Sequence of the first protein:
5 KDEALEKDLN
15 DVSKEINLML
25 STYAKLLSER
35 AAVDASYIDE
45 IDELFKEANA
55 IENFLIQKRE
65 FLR

This data describes a binding interaction between two proteins.

Sequence of the second protein:
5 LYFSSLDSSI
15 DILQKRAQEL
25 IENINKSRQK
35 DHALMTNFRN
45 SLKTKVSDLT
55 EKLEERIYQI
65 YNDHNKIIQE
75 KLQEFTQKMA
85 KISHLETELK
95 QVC

Residue-level contacts at the interface:
Residue L93 in the second protein is in contact with residue R63 in the first protein (closest heavy-atom distance 3.7 Å).
Residue I86 in the second protein interacts with residue E56 in the first protein (closest heavy-atom distance 3.6 Å).
Residue L93 in the second protein contacts residue L59 in the first protein (closest heavy-atom distance 3.5 Å).
Residue L89 in the second protein contacts residue R63 in the first protein (closest heavy-atom distance 3.4 Å).
Residue M83 in the second protein interacts with residue A52 in the first protein (closest heavy-atom distance 4.0 Å).
Residue H68 in the second protein interacts with residue A35 in the first protein (closest heavy-atom distance 4.7 Å).
Residue I86 in the second protein is in contact with residue N53 in the first protein (closest heavy-atom distance 5.0 Å).
Residue I72 in the second protein interacts with residue I45 in the first protein (closest heavy-atom distance 4.1 Å).
Residue I71 in the second protein contacts residue I42 in the first protein (closest heavy-atom distance 4.1 Å).
Residue K75 in the second protein is in contact with residue D46 in the first protein (closest heavy-atom distance 3.1 Å).
Residue V96 in the second protein is in contact with residue L66 in the first protein (closest heavy-atom distance 3.6 Å).
Residue L89 in the second protein contacts residue L59 in the first protein (closest heavy-atom distance 4.0 Å).
Residue K75 in the second protein interacts with residue F49 in the first protein (closest heavy-atom distance 4.9 Å).
Residue E78 in the second protein contacts residue F49 in the first protein (closest heavy-atom distance 3.5 Å).
Residue F79 in the second protein is in contact with residue F49 in the first protein (closest heavy-atom distance 3.8 Å).
Residue Y65 in the second protein interacts with residue R34 in the first protein (closest heavy-atom distance 3.7 Å).
Residue E92 in the second protein interacts with residue R63 in the first protein (closest heavy-atom distance 3.7 Å).
Residue I86 in the second protein interacts with residue I55 in the first protein (closest heavy-atom distance 3.7 Å).
Residue E90 in the second protein is in contact with residue L59 in the first protein (closest heavy-atom distance 3.8 Å).
Residue I72 in the second protein contacts residue D38 in the first protein (closest heavy-atom distance 5.0 Å).
Residue H68 in the second protein contacts residue I42 in the first protein (closest heavy-atom distance 4.9 Å).
Residue K82 in the second protein contacts residue N53 in the first protein (closest heavy-atom distance 4.2 Å).
Residue I72 in the second protein contacts residue I42 in the first protein (closest heavy-atom distance 4.2 Å).
Residue L57 in the second protein contacts residue L24 in the first protein (closest heavy-atom distance 4.7 Å).
Residue I86 in the second protein is in contact with residue A52 in the first protein (closest heavy-atom distance 3.0 Å).
Residue L89 in the second protein interacts with residue I60 in the first protein (closest heavy-atom distance 4.1 Å).
Residue Y65 in the second protein contacts residue D38 in the first protein (closest heavy-atom distance 4.0 Å).
Residue F79 in the second protein contacts residue L48 in the first protein (closest heavy-atom distance 3.5 Å).
Residue L93 in the second protein interacts with residue L66 in the first protein (closest heavy-atom distance 3.8 Å).
Residue L93 in the second protein interacts with residue K62 in the first protein (closest heavy-atom distance 4.1 Å).
Residue H68 in the second protein contacts residue D38 in the first protein (closest heavy-atom distance 3.0 Å).
Residue K85 in the second protein is in contact with residue E56 in the first protein (closest heavy-atom distance 3.0 Å).
Residue F79 in the second protein contacts residue A52 in the first protein (closest heavy-atom distance 4.0 Å).
Residue K82 in the second protein contacts residue F49 in the first protein (closest heavy-atom distance 3.8 Å).
Residue K75 in the second protein contacts residue I45 in the first protein (closest heavy-atom distance 3.5 Å).
Residue K82 in the second protein is in contact with residue A52 in the first protein (closest heavy-atom distance 4.4 Å).
Residue C97 in the second protein interacts with residue L66 in the first protein (closest heavy-atom distance 4.0 Å).
Residue L57 in the second protein contacts residue Y27 in the first protein (closest heavy-atom distance 4.4 Å).
Residue L89 in the second protein contacts residue E56 in the first protein (closest heavy-atom distance 4.2 Å).
Residue K82 in the second protein contacts residue E56 in the first protein (closest heavy-atom distance 3.3 Å).
Residue K85 in the second protein is in contact with residue I60 in the first protein (closest heavy-atom distance 4.8 Å).
Residue I61 in the second protein contacts residue L31 in the first protein (closest heavy-atom distance 4.0 Å).
Residue K75 in the second protein is in contact with residue I42 in the first protein (closest heavy-atom distance 3.9 Å).
Residue E92 in the second protein interacts with residue R67 in the first protein (closest heavy-atom distance 4.3 Å).
Residue I86 in the second protein interacts with residue L59 in the first protein (closest heavy-atom distance 3.5 Å).
Residue I61 in the second protein is in contact with residue Y27 in the first protein (closest heavy-atom distance 3.2 Å).
Residue L76 in the second protein contacts residue I45 in the first protein (closest heavy-atom distance 4.2 Å).